Sequence of protein 1:
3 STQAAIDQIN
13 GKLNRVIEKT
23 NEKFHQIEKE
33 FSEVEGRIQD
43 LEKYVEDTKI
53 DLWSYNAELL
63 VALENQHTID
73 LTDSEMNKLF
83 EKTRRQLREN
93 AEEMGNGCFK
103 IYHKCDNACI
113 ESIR

Sequence of protein 2:
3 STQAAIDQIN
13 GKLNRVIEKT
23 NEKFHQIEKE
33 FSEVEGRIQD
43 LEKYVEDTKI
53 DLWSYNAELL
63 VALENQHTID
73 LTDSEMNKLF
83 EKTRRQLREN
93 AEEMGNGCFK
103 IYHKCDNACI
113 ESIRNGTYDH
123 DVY

These two protein chains interact to form a complex.

Residue-level contacts at the interface:
Residue E44 in protein 2 contacts residue I115 in protein 1 (closest heavy-atom distance 3.4 Å).
Residue T85 in protein 2 is in contact with residue Y57 in protein 1 (closest heavy-atom distance 3.6 Å).
Residue V36 in protein 2 contacts residue V36 in protein 1 (closest heavy-atom distance 3.8 Å).
Residue L81 in protein 2 contacts residue Y57 in protein 1 (closest heavy-atom distance 3.3 Å).
Residue E30 in protein 2 contacts residue K25 in protein 1 (closest heavy-atom distance 2.8 Å).
Residue N58 in protein 2 contacts residue L54 in protein 1 (closest heavy-atom distance 4.1 Å).
Residue F26 in protein 2 is in contact with residue K25 in protein 1 (closest heavy-atom distance 3.4 Å).
Residue I8 in protein 2 is in contact with residue I11 in protein 1 (closest heavy-atom distance 3.5 Å).
Residue I8 in protein 2 interacts with residue I8 in protein 1 (closest heavy-atom distance 3.9 Å).
Residue I40 in protein 2 is in contact with residue L43 in protein 1 (closest heavy-atom distance 4.0 Å).
Residue L62 in protein 2 interacts with residue Y57 in protein 1 (closest heavy-atom distance 3.4 Å).
Residue I71 in protein 2 is in contact with residue Q68 in protein 1 (closest heavy-atom distance 3.3 Å).
Residue K106 in protein 2 is in contact with residue R116 in protein 1 (closest heavy-atom distance 4.1 Å).
Residue T4 in protein 2 contacts residue T4 in protein 1 (closest heavy-atom distance 3.8 Å).
Residue M78 in protein 2 interacts with residue A64 in protein 1 (closest heavy-atom distance 3.8 Å).
Residue F33 in protein 2 contacts residue I29 in protein 1 (closest heavy-atom distance 3.7 Å).
Residue E44 in protein 2 is in contact with residue R39 in protein 1 (closest heavy-atom distance 3.1 Å).
Residue E37 in protein 2 is in contact with residue E32 in protein 1 (closest heavy-atom distance 2.6 Å).
Residue L15 in protein 2 contacts residue L15 in protein 1 (closest heavy-atom distance 4.1 Å).
Residue I40 in protein 2 interacts with residue I40 in protein 1 (closest heavy-atom distance 3.5 Å).
Residue N58 in protein 2 is in contact with residue Y57 in protein 1 (closest heavy-atom distance 2.6 Å).
Residue E48 in protein 2 is in contact with residue R116 in protein 1 (closest heavy-atom distance 3.5 Å).
Residue V47 in protein 2 contacts residue Y46 in protein 1 (closest heavy-atom distance 3.8 Å).
Residue N23 in protein 2 is in contact with residue K21 in protein 1 (closest heavy-atom distance 2.8 Å).
Residue V47 in protein 2 is in contact with residue V47 in protein 1 (closest heavy-atom distance 3.7 Å).
Residue F26 in protein 2 is in contact with residue I29 in protein 1 (closest heavy-atom distance 3.6 Å).
Residue F33 in protein 2 interacts with residue E32 in protein 1 (closest heavy-atom distance 3.4 Å).
Residue L15 in protein 2 is in contact with residue I11 in protein 1 (closest heavy-atom distance 4.1 Å).
Residue L81 in protein 2 is in contact with residue A64 in protein 1 (closest heavy-atom distance 3.9 Å).
Residue L81 in protein 2 is in contact with residue E60 in protein 1 (closest heavy-atom distance 3.8 Å).
Residue Q41 in protein 2 contacts residue R39 in protein 1 (closest heavy-atom distance 3.3 Å).
Residue I40 in protein 2 is in contact with residue V36 in protein 1 (closest heavy-atom distance 3.9 Å).
Residue I11 in protein 2 interacts with residue I11 in protein 1 (closest heavy-atom distance 3.9 Å).
Residue K51 in protein 2 is in contact with residue T50 in protein 1 (closest heavy-atom distance 4.1 Å).
Residue L81 in protein 2 is in contact with residue L61 in protein 1 (closest heavy-atom distance 3.5 Å).
Residue F33 in protein 2 interacts with residue F33 in protein 1 (closest heavy-atom distance 3.7 Å).
Residue K84 in protein 2 is in contact with residue E60 in protein 1 (closest heavy-atom distance 2.8 Å).
Residue E37 in protein 2 contacts residue R39 in protein 1 (closest heavy-atom distance 3.2 Å).
Residue L61 in protein 2 interacts with residue L61 in protein 1 (closest heavy-atom distance 3.5 Å).
Residue I71 in protein 2 is in contact with residue L65 in protein 1 (closest heavy-atom distance 3.9 Å).
Residue I29 in protein 2 contacts residue I29 in protein 1 (closest heavy-atom distance 3.9 Å).
Residue I8 in protein 2 is in contact with residue A7 in protein 1 (closest heavy-atom distance 3.5 Å).
Residue W55 in protein 2 interacts with residue Y57 in protein 1 (closest heavy-atom distance 3.8 Å).
Residue T70 in protein 2 contacts residue Q68 in protein 1 (closest heavy-atom distance 2.5 Å).
Residue I19 in protein 2 interacts with residue K14 in protein 1 (closest heavy-atom distance 3.6 Å).
Residue W55 in protein 2 is in contact with residue L54 in protein 1 (closest heavy-atom distance 3.4 Å).
Residue K51 in protein 2 is in contact with residue Y46 in protein 1 (closest heavy-atom distance 2.9 Å).
Residue I40 in protein 2 contacts residue R39 in protein 1 (closest heavy-atom distance 3.8 Å).
Residue E37 in protein 2 contacts residue V36 in protein 1 (closest heavy-atom distance 3.4 Å).
Residue L54 in protein 2 is in contact with residue L54 in protein 1 (closest heavy-atom distance 3.7 Å).
Residue I19 in protein 2 interacts with residue V18 in protein 1 (closest heavy-atom distance 3.7 Å).
Residue L43 in protein 2 is in contact with residue L43 in protein 1 (closest heavy-atom distance 3.8 Å).
Residue E48 in protein 2 is in contact with residue Y46 in protein 1 (closest heavy-atom distance 2.5 Å).
Residue E44 in protein 2 is in contact with residue L43 in protein 1 (closest heavy-atom distance 3.7 Å).
Residue N12 in protein 2 interacts with residue I11 in protein 1 (closest heavy-atom distance 3.7 Å).
Residue T70 in protein 2 interacts with residue T70 in protein 1 (closest heavy-atom distance 3.7 Å).
Residue L15 in protein 2 is in contact with residue K14 in protein 1 (closest heavy-atom distance 4.0 Å).
Residue N12 in protein 2 contacts residue K14 in protein 1 (closest heavy-atom distance 2.8 Å).
Residue N16 in protein 2 interacts with residue K14 in protein 1 (closest heavy-atom distance 2.6 Å).
Residue F26 in protein 2 is in contact with residue F26 in protein 1 (closest heavy-atom distance 3.6 Å).